Sequence of chain B:
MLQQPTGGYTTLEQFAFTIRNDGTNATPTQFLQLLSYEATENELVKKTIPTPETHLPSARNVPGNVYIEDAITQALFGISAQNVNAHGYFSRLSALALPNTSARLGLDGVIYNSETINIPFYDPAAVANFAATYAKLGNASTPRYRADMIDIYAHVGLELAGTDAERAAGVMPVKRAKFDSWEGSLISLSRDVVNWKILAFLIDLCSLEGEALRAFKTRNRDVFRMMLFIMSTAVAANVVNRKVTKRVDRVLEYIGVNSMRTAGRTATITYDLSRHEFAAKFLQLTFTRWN

Interface contacts:
Residue A402 in chain A contacts residue N83 in chain B (closest heavy-atom distance 3.2 Å).
Residue H891 in chain A is in contact with residue V240 in chain B (closest heavy-atom distance 2.2 Å).
Residue V887 in chain A is in contact with residue R242 in chain B (closest heavy-atom distance 3.8 Å).
Residue P1289 in chain A interacts with residue R191 in chain B (closest heavy-atom distance 3.8 Å).
Residue I1288 in chain A interacts with residue R20 in chain B (closest heavy-atom distance 2.7 Å).
Residue D956 in chain A is in contact with residue G264 in chain B (closest heavy-atom distance 3.8 Å).
Residue D956 in chain A contacts residue T266 in chain B (closest heavy-atom distance 1.8 Å).
Residue G1274 in chain A interacts with residue R191 in chain B (closest heavy-atom distance 2.9 Å).
Residue Y336 in chain A interacts with residue V66 in chain B (closest heavy-atom distance 3.6 Å).
Residue Q888 in chain A is in contact with residue R242 in chain B (closest heavy-atom distance 2.9 Å).
Residue V337 in chain A interacts with residue Y89 in chain B (closest heavy-atom distance 3.6 Å).
Residue E367 in chain A contacts residue Q74 in chain B (closest heavy-atom distance 3.2 Å).
Residue A889 in chain A interacts with residue R176 in chain B (closest heavy-atom distance 3.8 Å).
Residue A955 in chain A interacts with residue A267 in chain B (closest heavy-atom distance 3.7 Å).
Residue E367 in chain A interacts with residue N83 in chain B (closest heavy-atom distance 3.0 Å).
Residue E367 in chain A is in contact with residue Q82 in chain B (closest heavy-atom distance 1.5 Å).
Residue L1052 in chain A is in contact with residue T266 in chain B (closest heavy-atom distance 3.1 Å).
Residue Q888 in chain A contacts residue R176 in chain B (closest heavy-atom distance 3.8 Å).
Residue D953 in chain A contacts residue K243 in chain B (closest heavy-atom distance 3.4 Å).
Residue Y336 in chain A contacts residue P63 in chain B (closest heavy-atom distance 2.6 Å).
Residue T332 in chain A is in contact with residue Y67 in chain B (closest heavy-atom distance 4.0 Å).
Residue P1289 in chain A contacts residue R20 in chain B (closest heavy-atom distance 2.9 Å).
Residue D956 in chain A is in contact with residue R265 in chain B (closest heavy-atom distance 3.7 Å).
Residue R1272 in chain A interacts with residue V194 in chain B (closest heavy-atom distance 3.2 Å).
Residue S1271 in chain A contacts residue N195 in chain B (closest heavy-atom distance 2.1 Å).
Residue E1038 in chain A interacts with residue R261 in chain B (closest heavy-atom distance 3.3 Å).
Residue D953 in chain A is in contact with residue N241 in chain B (closest heavy-atom distance 2.3 Å).
Residue V1286 in chain A interacts with residue N25 in chain B (closest heavy-atom distance 3.8 Å).
Residue H891 in chain A is in contact with residue R242 in chain B (closest heavy-atom distance 3.4 Å).
Residue R333 in chain A is in contact with residue Y67 in chain B (closest heavy-atom distance 3.6 Å).
Residue V337 in chain A is in contact with residue P63 in chain B (closest heavy-atom distance 4.0 Å).
Residue N1273 in chain A interacts with residue I79 in chain B (closest heavy-atom distance 1.7 Å).
Residue N369 in chain A contacts residue V84 in chain B (closest heavy-atom distance 3.4 Å).
Residue R363 in chain A interacts with residue S80 in chain B (closest heavy-atom distance 1.7 Å).
Residue R1272 in chain A contacts residue E69 in chain B (closest heavy-atom distance 2.3 Å).
Residue R1272 in chain A is in contact with residue T73 in chain B (closest heavy-atom distance 3.6 Å).
Residue V370 in chain A interacts with residue N83 in chain B (closest heavy-atom distance 3.7 Å).
Residue R1044 in chain A is in contact with residue T266 in chain B (closest heavy-atom distance 2.3 Å).
Residue Q888 in chain A is in contact with residue E38 in chain B (closest heavy-atom distance 2.1 Å).
Residue R1044 in chain A interacts with residue R265 in chain B (closest heavy-atom distance 3.0 Å).
Residue N1273 in chain A interacts with residue S190 in chain B (closest heavy-atom distance 3.3 Å).
Residue R1272 in chain A is in contact with residue D108 in chain B (closest heavy-atom distance 3.9 Å).
Residue E1292 in chain A is in contact with residue R20 in chain B (closest heavy-atom distance 4.1 Å).
Residue Q954 in chain A interacts with residue V240 in chain B (closest heavy-atom distance 2.1 Å).
Residue E367 in chain A contacts residue A81 in chain B (closest heavy-atom distance 3.3 Å).
Residue A368 in chain A is in contact with residue N83 in chain B (closest heavy-atom distance 2.3 Å).
Residue V1286 in chain A contacts residue T18 in chain B (closest heavy-atom distance 4.0 Å).
Residue E912 in chain A contacts residue T245 in chain B (closest heavy-atom distance 3.5 Å).
Residue D950 in chain A interacts with residue K243 in chain B (closest heavy-atom distance 1.9 Å).
Residue A955 in chain A interacts with residue T266 in chain B (closest heavy-atom distance 3.9 Å).
Residue N1273 in chain A is in contact with residue R191 in chain B (closest heavy-atom distance 2.3 Å).
Residue R1041 in chain A is in contact with residue N238 in chain B (closest heavy-atom distance 3.2 Å).
Residue Y336 in chain A is in contact with residue Y89 in chain B (closest heavy-atom distance 3.2 Å).
Residue F952 in chain A interacts with residue N241 in chain B (closest heavy-atom distance 4.1 Å).
Residue L339 in chain A contacts residue G64 in chain B (closest heavy-atom distance 4.0 Å).
Residue A949 in chain A interacts with residue K243 in chain B (closest heavy-atom distance 3.6 Å).
Residue N1273 in chain A interacts with residue S80 in chain B (closest heavy-atom distance 3.8 Å).
Residue S961 in chain A contacts residue E183 in chain B (closest heavy-atom distance 3.6 Å).
Residue I951 in chain A is in contact with residue K243 in chain B (closest heavy-atom distance 3.6 Å).
Residue N1273 in chain A interacts with residue V194 in chain B (closest heavy-atom distance 3.1 Å).

This data describes a binding interaction between two proteins.

Sequence of chain A:
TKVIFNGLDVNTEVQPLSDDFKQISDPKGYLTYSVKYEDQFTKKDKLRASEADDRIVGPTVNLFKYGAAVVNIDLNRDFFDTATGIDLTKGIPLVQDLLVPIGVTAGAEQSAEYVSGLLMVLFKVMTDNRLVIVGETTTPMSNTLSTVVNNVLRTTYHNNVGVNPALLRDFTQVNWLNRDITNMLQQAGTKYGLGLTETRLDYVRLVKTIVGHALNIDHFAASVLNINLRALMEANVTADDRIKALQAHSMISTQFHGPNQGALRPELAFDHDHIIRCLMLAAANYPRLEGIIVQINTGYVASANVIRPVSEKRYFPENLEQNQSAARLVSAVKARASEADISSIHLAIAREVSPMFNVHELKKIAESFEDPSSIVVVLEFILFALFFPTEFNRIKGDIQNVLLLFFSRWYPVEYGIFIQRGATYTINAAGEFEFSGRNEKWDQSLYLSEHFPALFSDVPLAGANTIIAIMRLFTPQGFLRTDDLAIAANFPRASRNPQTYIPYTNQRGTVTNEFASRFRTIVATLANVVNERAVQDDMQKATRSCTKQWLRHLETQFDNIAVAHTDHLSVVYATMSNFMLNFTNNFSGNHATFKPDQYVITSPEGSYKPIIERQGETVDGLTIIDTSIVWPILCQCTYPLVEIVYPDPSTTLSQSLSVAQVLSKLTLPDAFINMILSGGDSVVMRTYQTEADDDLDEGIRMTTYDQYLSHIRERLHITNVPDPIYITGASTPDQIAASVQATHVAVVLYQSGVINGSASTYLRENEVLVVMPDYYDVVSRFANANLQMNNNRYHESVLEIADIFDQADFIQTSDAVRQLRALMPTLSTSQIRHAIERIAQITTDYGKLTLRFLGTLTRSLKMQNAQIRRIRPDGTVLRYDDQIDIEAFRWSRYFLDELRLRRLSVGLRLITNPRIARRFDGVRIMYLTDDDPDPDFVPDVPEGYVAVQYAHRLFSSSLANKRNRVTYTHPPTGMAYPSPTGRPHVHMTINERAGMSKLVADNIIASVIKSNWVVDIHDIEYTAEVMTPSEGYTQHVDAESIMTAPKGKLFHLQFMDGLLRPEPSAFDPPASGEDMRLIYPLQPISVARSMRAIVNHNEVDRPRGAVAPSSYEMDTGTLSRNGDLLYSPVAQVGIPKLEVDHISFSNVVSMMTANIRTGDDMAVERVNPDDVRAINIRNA